Sequence of chain A:
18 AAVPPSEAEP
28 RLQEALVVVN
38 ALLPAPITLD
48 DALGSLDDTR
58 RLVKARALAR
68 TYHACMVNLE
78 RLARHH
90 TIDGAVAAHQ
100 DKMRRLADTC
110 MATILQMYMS

Sequence of chain B:
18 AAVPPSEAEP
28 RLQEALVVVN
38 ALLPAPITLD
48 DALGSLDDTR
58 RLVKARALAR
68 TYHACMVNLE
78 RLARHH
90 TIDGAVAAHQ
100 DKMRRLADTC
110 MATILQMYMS

Interface contacts:
Residue L46 in chain B is in contact with residue V35 in chain A (closest heavy-atom distance 4.0 Å).
Residue L39 in chain B is in contact with residue L33 in chain A (closest heavy-atom distance 4.8 Å).

This data describes a binding interaction between two proteins.